Sequence of the second protein:
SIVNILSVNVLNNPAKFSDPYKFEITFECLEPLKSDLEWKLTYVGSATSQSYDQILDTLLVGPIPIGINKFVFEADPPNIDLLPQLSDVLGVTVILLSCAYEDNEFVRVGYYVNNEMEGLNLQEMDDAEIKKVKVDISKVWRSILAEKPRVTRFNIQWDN

Contacts between the two chains:
Residue G68 in the second protein interacts with residue Y19 in the first protein (closest heavy-atom distance 3.8 Å).
Residue N70 in the second protein is in contact with residue P15 in the first protein (closest heavy-atom distance 3.6 Å).
Residue F72 in the second protein is in contact with residue P15 in the first protein (closest heavy-atom distance 4.6 Å).
Residue V62 in the second protein is in contact with residue P15 in the first protein (closest heavy-atom distance 4.1 Å).
Residue I69 in the second protein is in contact with residue Y19 in the first protein (closest heavy-atom distance 2.9 Å).
Residue L60 in the second protein interacts with residue K11 in the first protein (closest heavy-atom distance 3.7 Å).
Residue P64 in the second protein interacts with residue P15 in the first protein (closest heavy-atom distance 3.7 Å).
Residue L61 in the second protein contacts residue K11 in the first protein (closest heavy-atom distance 3.3 Å).
Residue G68 in the second protein contacts residue P20 in the first protein (closest heavy-atom distance 4.2 Å).
Residue L61 in the second protein interacts with residue R12 in the first protein (closest heavy-atom distance 3.2 Å).
Residue F72 in the second protein interacts with residue I13 in the first protein (closest heavy-atom distance 3.9 Å).
Residue G63 in the second protein is in contact with residue R12 in the first protein (closest heavy-atom distance 4.1 Å).
Residue F28 in the second protein is in contact with residue P15 in the first protein (closest heavy-atom distance 4.5 Å).
Residue N70 in the second protein interacts with residue V18 in the first protein (closest heavy-atom distance 4.3 Å).
Residue P66 in the second protein is in contact with residue P15 in the first protein (closest heavy-atom distance 4.0 Å).
Residue G63 in the second protein contacts residue I13 in the first protein (closest heavy-atom distance 3.0 Å).
Residue L61 in the second protein interacts with residue I13 in the first protein (closest heavy-atom distance 3.0 Å).
Residue G63 in the second protein is in contact with residue P15 in the first protein (closest heavy-atom distance 4.0 Å).
Residue T59 in the second protein contacts residue K11 in the first protein (closest heavy-atom distance 4.8 Å).
Residue K71 in the second protein interacts with residue T16 in the first protein (closest heavy-atom distance 2.8 Å).
Residue K71 in the second protein interacts with residue V18 in the first protein (closest heavy-atom distance 3.7 Å).
Residue I69 in the second protein interacts with residue P20 in the first protein (closest heavy-atom distance 4.6 Å).
Residue P64 in the second protein is in contact with residue R12 in the first protein (closest heavy-atom distance 4.7 Å).
Residue I69 in the second protein is in contact with residue V18 in the first protein (closest heavy-atom distance 2.9 Å).
Residue D37 in the second protein contacts residue R12 in the first protein (closest heavy-atom distance 2.8 Å).
Residue G63 in the second protein is in contact with residue A14 in the first protein (closest heavy-atom distance 3.7 Å).
Residue I65 in the second protein is in contact with residue P15 in the first protein (closest heavy-atom distance 4.2 Å).
Residue L60 in the second protein interacts with residue I13 in the first protein (closest heavy-atom distance 4.3 Å).
Residue I67 in the second protein contacts residue P20 in the first protein (closest heavy-atom distance 4.4 Å).
Residue L60 in the second protein interacts with residue R12 in the first protein (closest heavy-atom distance 4.5 Å).
Residue K71 in the second protein is in contact with residue P15 in the first protein (closest heavy-atom distance 3.6 Å).
Residue I69 in the second protein interacts with residue T16 in the first protein (closest heavy-atom distance 4.7 Å).
Residue V62 in the second protein is in contact with residue I13 in the first protein (closest heavy-atom distance 3.2 Å).
Residue N70 in the second protein interacts with residue P17 in the first protein (closest heavy-atom distance 2.8 Å).
Residue I69 in the second protein contacts residue P17 in the first protein (closest heavy-atom distance 3.8 Å).
Residue K71 in the second protein contacts residue P17 in the first protein (closest heavy-atom distance 5.0 Å).
Residue V62 in the second protein interacts with residue A14 in the first protein (closest heavy-atom distance 4.8 Å).
Residue F72 in the second protein contacts residue A14 in the first protein (closest heavy-atom distance 4.9 Å).
Residue V73 in the second protein interacts with residue I13 in the first protein (closest heavy-atom distance 4.2 Å).
Residue T27 in the second protein interacts with residue V18 in the first protein (closest heavy-atom distance 4.8 Å).
Residue N70 in the second protein interacts with residue T16 in the first protein (closest heavy-atom distance 3.2 Å).
Residue D58 in the second protein is in contact with residue K11 in the first protein (closest heavy-atom distance 4.1 Å).

Sequence of the first protein:
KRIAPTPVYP

These two protein chains interact to form a complex.